Sequence of chain B:
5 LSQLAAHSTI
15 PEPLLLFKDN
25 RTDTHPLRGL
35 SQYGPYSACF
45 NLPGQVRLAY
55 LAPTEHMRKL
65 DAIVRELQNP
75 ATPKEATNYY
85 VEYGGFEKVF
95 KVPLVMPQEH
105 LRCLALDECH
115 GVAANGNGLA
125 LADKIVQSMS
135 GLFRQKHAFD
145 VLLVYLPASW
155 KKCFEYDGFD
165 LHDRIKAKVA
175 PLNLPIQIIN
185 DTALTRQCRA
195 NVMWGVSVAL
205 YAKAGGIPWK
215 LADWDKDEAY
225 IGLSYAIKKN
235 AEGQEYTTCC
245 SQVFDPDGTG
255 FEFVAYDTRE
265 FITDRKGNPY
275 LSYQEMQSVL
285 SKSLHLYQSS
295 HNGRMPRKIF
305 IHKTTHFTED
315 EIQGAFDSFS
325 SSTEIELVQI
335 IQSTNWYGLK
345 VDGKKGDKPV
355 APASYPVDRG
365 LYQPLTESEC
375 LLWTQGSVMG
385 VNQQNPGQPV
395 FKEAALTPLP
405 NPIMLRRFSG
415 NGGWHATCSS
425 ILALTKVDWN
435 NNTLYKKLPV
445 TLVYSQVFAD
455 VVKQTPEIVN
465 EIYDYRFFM

Sequence of chain A:
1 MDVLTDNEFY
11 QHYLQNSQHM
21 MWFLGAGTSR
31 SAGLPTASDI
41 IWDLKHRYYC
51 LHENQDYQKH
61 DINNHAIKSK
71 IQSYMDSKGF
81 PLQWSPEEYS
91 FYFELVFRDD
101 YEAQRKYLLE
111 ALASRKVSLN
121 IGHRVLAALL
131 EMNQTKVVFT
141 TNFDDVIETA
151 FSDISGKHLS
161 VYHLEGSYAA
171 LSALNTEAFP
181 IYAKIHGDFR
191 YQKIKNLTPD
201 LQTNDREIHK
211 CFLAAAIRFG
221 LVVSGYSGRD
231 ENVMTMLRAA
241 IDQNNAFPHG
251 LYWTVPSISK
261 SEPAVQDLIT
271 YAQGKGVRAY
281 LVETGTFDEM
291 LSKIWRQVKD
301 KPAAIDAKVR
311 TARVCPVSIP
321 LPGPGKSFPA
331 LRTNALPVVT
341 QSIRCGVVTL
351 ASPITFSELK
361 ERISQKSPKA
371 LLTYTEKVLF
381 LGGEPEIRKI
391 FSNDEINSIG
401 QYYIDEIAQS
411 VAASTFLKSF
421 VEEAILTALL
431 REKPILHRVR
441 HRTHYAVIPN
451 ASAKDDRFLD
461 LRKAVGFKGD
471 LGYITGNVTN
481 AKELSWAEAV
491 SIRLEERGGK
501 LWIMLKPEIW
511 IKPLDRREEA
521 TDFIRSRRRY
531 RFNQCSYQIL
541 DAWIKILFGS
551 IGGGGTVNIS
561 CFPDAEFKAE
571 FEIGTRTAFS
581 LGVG

Residue-level contacts at the interface:
Residue R497 in chain A is in contact with residue M408 in chain B (closest heavy-atom distance 2.8 Å).
Residue S580 in chain A is in contact with residue L8 in chain B (closest heavy-atom distance 3.4 Å).
Residue R332 in chain A contacts residue G342 in chain B (closest heavy-atom distance 3.4 Å).
Residue L119 in chain A interacts with residue S324 in chain B (closest heavy-atom distance 3.3 Å).
Residue V317 in chain A contacts residue G414 in chain B (closest heavy-atom distance 3.2 Å).
Residue S318 in chain A is in contact with residue E371 in chain B (closest heavy-atom distance 2.8 Å).
Residue T311 in chain A interacts with residue D321 in chain B (closest heavy-atom distance 2.4 Å).
Residue R296 in chain A contacts residue Q278 in chain B (closest heavy-atom distance 3.2 Å).
Residue D61 in chain A contacts residue Y40 in chain B (closest heavy-atom distance 3.2 Å).
Residue R310 in chain A is in contact with residue Y277 in chain B (closest heavy-atom distance 2.9 Å).
Residue S118 in chain A contacts residue S324 in chain B (closest heavy-atom distance 3.2 Å).
Residue R528 in chain A is in contact with residue P402 in chain B (closest heavy-atom distance 3.1 Å).
Residue E289 in chain A contacts residue K286 in chain B (closest heavy-atom distance 2.8 Å).
Residue G323 in chain A is in contact with residue A10 in chain B (closest heavy-atom distance 3.3 Å).
Residue V314 in chain A is in contact with residue Q317 in chain B (closest heavy-atom distance 3.3 Å).
Residue R531 in chain A contacts residue P402 in chain B (closest heavy-atom distance 3.0 Å).
Residue L581 in chain A contacts residue H11 in chain B (closest heavy-atom distance 3.4 Å).
Residue T286 in chain A is in contact with residue S285 in chain B (closest heavy-atom distance 3.2 Å).
Residue P320 in chain A is in contact with residue R411 in chain B (closest heavy-atom distance 3.3 Å).
Residue N334 in chain A interacts with residue Y341 in chain B (closest heavy-atom distance 3.2 Å).
Residue R332 in chain A interacts with residue L343 in chain B (closest heavy-atom distance 2.9 Å).
Residue I62 in chain A contacts residue N45 in chain B (closest heavy-atom distance 3.4 Å).
Residue N533 in chain A is in contact with residue A357 in chain B (closest heavy-atom distance 3.1 Å).
Residue E495 in chain A interacts with residue W340 in chain B (closest heavy-atom distance 3.1 Å).
Residue F328 in chain A interacts with residue G347 in chain B (closest heavy-atom distance 3.0 Å).
Residue L331 in chain A is in contact with residue L343 in chain B (closest heavy-atom distance 3.4 Å).
Residue E289 in chain A interacts with residue S282 in chain B (closest heavy-atom distance 3.1 Å).
Residue S318 in chain A interacts with residue R411 in chain B (closest heavy-atom distance 3.3 Å).
Residue L51 in chain A interacts with residue C43 in chain B (closest heavy-atom distance 3.0 Å).
Residue P329 in chain A contacts residue H11 in chain B (closest heavy-atom distance 3.3 Å).
Residue R30 in chain A interacts with residue S293 in chain B (closest heavy-atom distance 3.4 Å).
Residue N64 in chain A is in contact with residue E256 in chain B (closest heavy-atom distance 3.3 Å).
Residue V583 in chain A contacts residue H11 in chain B (closest heavy-atom distance 3.2 Å).
Residue R115 in chain A is in contact with residue G297 in chain B (closest heavy-atom distance 3.3 Å).
Residue R525 in chain A interacts with residue A399 in chain B (closest heavy-atom distance 3.1 Å).
Residue P320 in chain A interacts with residue E371 in chain B (closest heavy-atom distance 3.1 Å).
Residue N64 in chain A is in contact with residue D468 in chain B (closest heavy-atom distance 2.6 Å).
Residue L119 in chain A interacts with residue S325 in chain B (closest heavy-atom distance 3.2 Å).
Residue S118 in chain A is in contact with residue S326 in chain B (closest heavy-atom distance 2.9 Å).
Residue R115 in chain A interacts with residue R298 in chain B (closest heavy-atom distance 2.9 Å).
Residue H60 in chain A contacts residue S294 in chain B (closest heavy-atom distance 2.4 Å).
Residue K116 in chain A interacts with residue R301 in chain B (closest heavy-atom distance 3.4 Å).
Residue N533 in chain A interacts with residue L343 in chain B (closest heavy-atom distance 3.2 Å).
Residue S580 in chain A interacts with residue Q367 in chain B (closest heavy-atom distance 2.6 Å).
Residue H65 in chain A interacts with residue E256 in chain B (closest heavy-atom distance 3.3 Å).
Residue F579 in chain A interacts with residue S6 in chain B (closest heavy-atom distance 3.3 Å).
Residue R30 in chain A is in contact with residue H289 in chain B (closest heavy-atom distance 3.2 Å).
Residue S580 in chain A interacts with residue H11 in chain B (closest heavy-atom distance 3.1 Å).
Residue D61 in chain A contacts residue A42 in chain B (closest heavy-atom distance 3.2 Å).
Residue N533 in chain A contacts residue K344 in chain B (closest heavy-atom distance 3.0 Å).
Residue S31 in chain A interacts with residue M299 in chain B (closest heavy-atom distance 3.4 Å).
Residue N63 in chain A is in contact with residue S294 in chain B (closest heavy-atom distance 3.2 Å).
Residue S31 in chain A is in contact with residue S324 in chain B (closest heavy-atom distance 3.2 Å).
Residue A578 in chain A contacts residue S6 in chain B (closest heavy-atom distance 3.2 Å).
Residue F579 in chain A interacts with residue L8 in chain B (closest heavy-atom distance 2.8 Å).
Residue I121 in chain A is in contact with residue D321 in chain B (closest heavy-atom distance 3.2 Å).
Residue R313 in chain A is in contact with residue E313 in chain B (closest heavy-atom distance 2.7 Å).
Residue E495 in chain A is in contact with residue N339 in chain B (closest heavy-atom distance 2.6 Å).
Residue N120 in chain A is in contact with residue F323 in chain B (closest heavy-atom distance 3.0 Å).
Residue R30 in chain A interacts with residue Q292 in chain B (closest heavy-atom distance 2.5 Å).

The following describes two proteins that form a bound complex.